The following describes two proteins that form a bound complex.

Contacts between the two chains:
Residue R356 in the first protein contacts residue Q230 in the second protein (closest heavy-atom distance 2.7 Å).
Residue W352 in the first protein interacts with residue N234 in the second protein (closest heavy-atom distance 3.9 Å).
Residue E385 in the first protein interacts with residue K198 in the second protein (closest heavy-atom distance 3.1 Å).
Residue M384 in the first protein is in contact with residue L197 in the second protein (closest heavy-atom distance 3.9 Å).
Residue D161 in the first protein contacts residue K88 in the second protein (closest heavy-atom distance 3.7 Å).
Residue M366 in the first protein is in contact with residue F233 in the second protein (closest heavy-atom distance 3.5 Å).
Residue K120 in the first protein is in contact with residue K112 in the second protein (closest heavy-atom distance 3.5 Å).
Residue W392 in the first protein contacts residue T191 in the second protein (closest heavy-atom distance 3.6 Å).
Residue K159 in the first protein interacts with residue K81 in the second protein (closest heavy-atom distance 3.7 Å).
Residue V353 in the first protein contacts residue N234 in the second protein (closest heavy-atom distance 2.9 Å).
Residue I305 in the first protein is in contact with residue N238 in the second protein (closest heavy-atom distance 3.4 Å).
Residue V377 in the first protein contacts residue L197 in the second protein (closest heavy-atom distance 4.0 Å).
Residue V393 in the first protein interacts with residue S187 in the second protein (closest heavy-atom distance 3.4 Å).
Residue V371 in the first protein contacts residue V208 in the second protein (closest heavy-atom distance 3.6 Å).
Residue E378 in the first protein is in contact with residue Q201 in the second protein (closest heavy-atom distance 2.3 Å).
Residue L380 in the first protein interacts with residue L197 in the second protein (closest heavy-atom distance 4.1 Å).
Residue W392 in the first protein contacts residue L190 in the second protein (closest heavy-atom distance 3.4 Å).
Residue G381 in the first protein interacts with residue L194 in the second protein (closest heavy-atom distance 3.8 Å).
Residue V393 in the first protein is in contact with residue T191 in the second protein (closest heavy-atom distance 3.2 Å).
Residue K160 in the first protein contacts residue K88 in the second protein (closest heavy-atom distance 4.2 Å).
Residue W392 in the first protein is in contact with residue L194 in the second protein (closest heavy-atom distance 3.4 Å).
Residue I391 in the first protein is in contact with residue S187 in the second protein (closest heavy-atom distance 3.5 Å).
Residue K159 in the first protein is in contact with residue K88 in the second protein (closest heavy-atom distance 4.1 Å).
Residue R115 in the first protein contacts residue E74 in the second protein (closest heavy-atom distance 3.7 Å).
Residue N374 in the first protein contacts residue L204 in the second protein (closest heavy-atom distance 3.6 Å).
Residue L370 in the first protein contacts residue V208 in the second protein (closest heavy-atom distance 4.0 Å).
Residue L370 in the first protein contacts residue L204 in the second protein (closest heavy-atom distance 3.7 Å).
Residue D161 in the first protein interacts with residue L89 in the second protein (closest heavy-atom distance 3.4 Å).
Residue K367 in the first protein is in contact with residue I215 in the second protein (closest heavy-atom distance 4.1 Å).
Residue I357 in the first protein is in contact with residue H223 in the second protein (closest heavy-atom distance 3.6 Å).
Residue N374 in the first protein is in contact with residue Q201 in the second protein (closest heavy-atom distance 3.6 Å).
Residue S162 in the first protein interacts with residue T114 in the second protein (closest heavy-atom distance 3.1 Å).
Residue D158 in the first protein contacts residue K88 in the second protein (closest heavy-atom distance 2.3 Å).
Residue S162 in the first protein contacts residue Q115 in the second protein (closest heavy-atom distance 3.4 Å).
Residue E378 in the first protein contacts residue K205 in the second protein (closest heavy-atom distance 2.4 Å).
Residue P355 in the first protein contacts residue N234 in the second protein (closest heavy-atom distance 4.0 Å).
Residue R306 in the first protein is in contact with residue N234 in the second protein (closest heavy-atom distance 3.4 Å).
Residue D161 in the first protein is in contact with residue N77 in the second protein (closest heavy-atom distance 3.8 Å).
Residue T349 in the first protein contacts residue N238 in the second protein (closest heavy-atom distance 3.8 Å).
Residue N374 in the first protein is in contact with residue K205 in the second protein (closest heavy-atom distance 4.0 Å).
Residue R306 in the first protein interacts with residue N238 in the second protein (closest heavy-atom distance 2.7 Å).
Residue P355 in the first protein is in contact with residue D231 in the second protein (closest heavy-atom distance 3.8 Å).
Residue L370 in the first protein is in contact with residue V207 in the second protein (closest heavy-atom distance 3.5 Å).
Residue H235 in the first protein interacts with residue H223 in the second protein (closest heavy-atom distance 3.9 Å).
Residue P355 in the first protein contacts residue Q230 in the second protein (closest heavy-atom distance 3.6 Å).
Residue D158 in the first protein interacts with residue A85 in the second protein (closest heavy-atom distance 4.0 Å).
Residue E385 in the first protein is in contact with residue L194 in the second protein (closest heavy-atom distance 3.6 Å).
Residue L370 in the first protein contacts residue L211 in the second protein (closest heavy-atom distance 4.1 Å).
Residue R369 in the first protein contacts residue F233 in the second protein (closest heavy-atom distance 3.8 Å).
Residue R306 in the first protein contacts residue F233 in the second protein (closest heavy-atom distance 3.7 Å).
Residue M366 in the first protein is in contact with residue L229 in the second protein (closest heavy-atom distance 3.6 Å).
Residue M307 in the first protein is in contact with residue N238 in the second protein (closest heavy-atom distance 3.6 Å).
Residue D161 in the first protein is in contact with residue Y113 in the second protein (closest heavy-atom distance 3.4 Å).
Residue W373 in the first protein contacts residue L204 in the second protein (closest heavy-atom distance 3.5 Å).
Residue N116 in the first protein contacts residue K112 in the second protein (closest heavy-atom distance 2.3 Å).
Residue V377 in the first protein is in contact with residue Q201 in the second protein (closest heavy-atom distance 3.6 Å).
Residue I163 in the first protein is in contact with residue Q115 in the second protein (closest heavy-atom distance 3.7 Å).
Residue K367 in the first protein is in contact with residue D212 in the second protein (closest heavy-atom distance 3.0 Å).
Residue I358 in the first protein is in contact with residue Q230 in the second protein (closest heavy-atom distance 3.1 Å).
Residue D161 in the first protein interacts with residue Q115 in the second protein (closest heavy-atom distance 3.8 Å).

Sequence of the second protein:
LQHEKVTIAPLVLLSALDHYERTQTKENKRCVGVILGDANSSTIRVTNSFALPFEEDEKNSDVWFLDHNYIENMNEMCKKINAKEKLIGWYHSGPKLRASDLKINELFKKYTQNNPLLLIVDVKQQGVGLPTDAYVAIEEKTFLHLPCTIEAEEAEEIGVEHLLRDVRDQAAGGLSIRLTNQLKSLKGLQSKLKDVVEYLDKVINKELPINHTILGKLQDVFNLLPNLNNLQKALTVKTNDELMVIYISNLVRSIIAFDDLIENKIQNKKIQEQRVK

Sequence of the first protein:
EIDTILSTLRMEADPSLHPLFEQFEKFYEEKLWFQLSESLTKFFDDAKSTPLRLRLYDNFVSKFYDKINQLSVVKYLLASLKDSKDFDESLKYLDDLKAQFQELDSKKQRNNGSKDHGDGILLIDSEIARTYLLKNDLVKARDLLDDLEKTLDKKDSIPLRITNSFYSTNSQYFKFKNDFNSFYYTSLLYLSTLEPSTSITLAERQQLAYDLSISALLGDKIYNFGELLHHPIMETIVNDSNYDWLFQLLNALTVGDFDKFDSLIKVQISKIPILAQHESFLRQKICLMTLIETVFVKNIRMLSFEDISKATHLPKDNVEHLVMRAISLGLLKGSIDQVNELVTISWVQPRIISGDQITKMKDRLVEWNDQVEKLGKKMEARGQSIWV